Sequence of protein 1:
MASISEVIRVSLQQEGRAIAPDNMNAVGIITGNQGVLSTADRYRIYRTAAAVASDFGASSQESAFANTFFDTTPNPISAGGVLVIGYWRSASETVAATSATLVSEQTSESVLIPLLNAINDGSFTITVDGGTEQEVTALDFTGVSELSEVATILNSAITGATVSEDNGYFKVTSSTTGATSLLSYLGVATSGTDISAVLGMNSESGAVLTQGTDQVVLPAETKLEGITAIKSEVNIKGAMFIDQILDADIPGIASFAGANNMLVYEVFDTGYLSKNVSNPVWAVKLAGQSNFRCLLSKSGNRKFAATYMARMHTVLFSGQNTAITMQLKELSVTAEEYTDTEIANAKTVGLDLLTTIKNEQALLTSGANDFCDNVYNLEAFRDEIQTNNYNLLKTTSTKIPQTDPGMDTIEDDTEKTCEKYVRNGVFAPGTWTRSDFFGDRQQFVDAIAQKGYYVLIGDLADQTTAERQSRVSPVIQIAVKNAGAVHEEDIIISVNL

Sequence of protein 2:
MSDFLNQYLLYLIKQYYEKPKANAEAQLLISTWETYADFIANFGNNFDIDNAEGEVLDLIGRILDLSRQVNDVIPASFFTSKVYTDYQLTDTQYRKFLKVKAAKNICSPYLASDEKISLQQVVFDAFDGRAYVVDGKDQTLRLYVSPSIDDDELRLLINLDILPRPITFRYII

These two protein chains interact to form a complex.

Residue-level contacts at the interface:
Residue K358 in protein 1 interacts with residue L12 in protein 2 (closest heavy-atom distance 2.5 Å).
Residue N359 in protein 1 interacts with residue N6 in protein 2 (closest heavy-atom distance 3.6 Å).
Residue K358 in protein 1 contacts residue L9 in protein 2 (closest heavy-atom distance 2.7 Å).
Residue I357 in protein 1 interacts with residue Y17 in protein 2 (closest heavy-atom distance 3.6 Å).
Residue K358 in protein 1 contacts residue L10 in protein 2 (closest heavy-atom distance 3.7 Å).
Residue I357 in protein 1 contacts residue K14 in protein 2 (closest heavy-atom distance 3.3 Å).
Residue N359 in protein 1 contacts residue L10 in protein 2 (closest heavy-atom distance 3.4 Å).
Residue K358 in protein 1 is in contact with residue Y17 in protein 2 (closest heavy-atom distance 3.0 Å).
Residue E360 in protein 1 is in contact with residue K14 in protein 2 (closest heavy-atom distance 3.6 Å).
Residue K358 in protein 1 is in contact with residue Y11 in protein 2 (closest heavy-atom distance 4.8 Å).
Residue K358 in protein 1 is in contact with residue I13 in protein 2 (closest heavy-atom distance 4.7 Å).
Residue K358 in protein 1 interacts with residue K14 in protein 2 (closest heavy-atom distance 3.2 Å).